Sequence of chain B:
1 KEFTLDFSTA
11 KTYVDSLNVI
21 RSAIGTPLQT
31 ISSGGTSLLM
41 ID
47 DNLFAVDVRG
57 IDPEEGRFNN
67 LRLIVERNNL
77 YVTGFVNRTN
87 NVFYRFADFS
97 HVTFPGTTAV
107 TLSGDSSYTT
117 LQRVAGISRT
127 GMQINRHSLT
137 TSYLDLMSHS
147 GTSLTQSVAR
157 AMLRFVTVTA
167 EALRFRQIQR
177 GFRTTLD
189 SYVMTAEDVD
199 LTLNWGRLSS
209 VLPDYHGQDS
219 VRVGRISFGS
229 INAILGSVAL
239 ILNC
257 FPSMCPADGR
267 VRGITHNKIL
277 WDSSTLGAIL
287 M

Sequence of chain A:
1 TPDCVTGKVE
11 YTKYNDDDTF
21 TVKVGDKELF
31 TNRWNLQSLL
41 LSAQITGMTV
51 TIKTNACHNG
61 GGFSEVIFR

Residue-level contacts at the interface:
Residue L286 in chain B is in contact with residue T46 in chain A (closest heavy-atom distance 4.1 Å).
Residue I270 in chain B interacts with residue G47 in chain A (closest heavy-atom distance 5.0 Å).
Residue I270 in chain B interacts with residue I45 in chain A (closest heavy-atom distance 4.4 Å).
Residue R268 in chain B is in contact with residue T46 in chain A (closest heavy-atom distance 4.7 Å).
Residue L282 in chain B is in contact with residue I45 in chain A (closest heavy-atom distance 4.1 Å).
Residue L286 in chain B contacts residue S38 in chain A (closest heavy-atom distance 5.0 Å).
Residue I270 in chain B interacts with residue T46 in chain A (closest heavy-atom distance 3.8 Å).
Residue L286 in chain B contacts residue I45 in chain A (closest heavy-atom distance 4.4 Å).
Residue L282 in chain B is in contact with residue T46 in chain A (closest heavy-atom distance 3.9 Å).
Residue H272 in chain B interacts with residue Q44 in chain A (closest heavy-atom distance 3.7 Å).
Residue H272 in chain B is in contact with residue I45 in chain A (closest heavy-atom distance 3.5 Å).
Residue L286 in chain B interacts with residue S42 in chain A (closest heavy-atom distance 3.7 Å).

This data describes a binding interaction between two proteins.